This data describes a binding interaction between two proteins.

Sequence of protein 1:
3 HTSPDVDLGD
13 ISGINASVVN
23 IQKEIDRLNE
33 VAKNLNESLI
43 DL

Sequence of protein 2:
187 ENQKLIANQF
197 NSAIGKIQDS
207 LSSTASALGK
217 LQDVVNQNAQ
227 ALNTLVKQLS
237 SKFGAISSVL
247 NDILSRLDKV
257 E

Residue-level contacts at the interface:
Residue Q195 in protein 2 is in contact with residue L41 in protein 1 (closest heavy-atom distance 2.6 Å).
Residue A199 in protein 2 is in contact with residue S40 in protein 1 (closest heavy-atom distance 3.7 Å).
Residue Q195 in protein 2 is in contact with residue I42 in protein 1 (closest heavy-atom distance 3.3 Å).
Residue V220 in protein 2 interacts with residue V20 in protein 1 (closest heavy-atom distance 4.1 Å).
Residue K216 in protein 2 contacts residue E26 in protein 1 (closest heavy-atom distance 3.3 Å).
Residue I242 in protein 2 is in contact with residue L10 in protein 1 (closest heavy-atom distance 3.6 Å).
Residue T230 in protein 2 is in contact with residue I16 in protein 1 (closest heavy-atom distance 3.6 Å).
Residue I203 in protein 2 is in contact with residue L37 in protein 1 (closest heavy-atom distance 4.2 Å).
Residue T210 in protein 2 contacts residue L30 in protein 1 (closest heavy-atom distance 3.5 Å).
Residue S198 in protein 2 interacts with residue S40 in protein 1 (closest heavy-atom distance 3.0 Å).
Residue Q234 in protein 2 is in contact with residue I16 in protein 1 (closest heavy-atom distance 3.9 Å).
Residue N224 in protein 2 interacts with residue A18 in protein 1 (closest heavy-atom distance 3.3 Å).
Residue A213 in protein 2 interacts with residue E26 in protein 1 (closest heavy-atom distance 3.8 Å).
Residue A227 in protein 2 interacts with residue A18 in protein 1 (closest heavy-atom distance 4.8 Å).
Residue K202 in protein 2 is in contact with residue S40 in protein 1 (closest heavy-atom distance 3.3 Å).
Residue K238 in protein 2 interacts with residue I13 in protein 1 (closest heavy-atom distance 3.6 Å).
Residue S212 in protein 2 is in contact with residue E26 in protein 1 (closest heavy-atom distance 2.6 Å).
Residue Q223 in protein 2 is in contact with residue S19 in protein 1 (closest heavy-atom distance 3.0 Å).
Residue N188 in protein 2 interacts with residue L44 in protein 1 (closest heavy-atom distance 3.6 Å).
Residue L191 in protein 2 interacts with residue L44 in protein 1 (closest heavy-atom distance 4.4 Å).
Residue L217 in protein 2 interacts with residue V21 in protein 1 (closest heavy-atom distance 3.6 Å).
Residue V220 in protein 2 interacts with residue V21 in protein 1 (closest heavy-atom distance 3.4 Å).
Residue L191 in protein 2 interacts with residue I42 in protein 1 (closest heavy-atom distance 4.6 Å).
Residue Q195 in protein 2 is in contact with residue D43 in protein 1 (closest heavy-atom distance 4.0 Å).
Residue V245 in protein 2 interacts with residue L10 in protein 1 (closest heavy-atom distance 4.8 Å).
Residue A227 in protein 2 is in contact with residue I16 in protein 1 (closest heavy-atom distance 4.3 Å).
Residue N224 in protein 2 is in contact with residue S19 in protein 1 (closest heavy-atom distance 3.1 Å).
Residue S206 in protein 2 contacts residue V33 in protein 1 (closest heavy-atom distance 4.0 Å).
Residue K216 in protein 2 contacts residue N22 in protein 1 (closest heavy-atom distance 4.0 Å).
Residue K216 in protein 2 contacts residue I23 in protein 1 (closest heavy-atom distance 3.7 Å).
Residue L191 in protein 2 interacts with residue D43 in protein 1 (closest heavy-atom distance 3.8 Å).
Residue I192 in protein 2 interacts with residue L44 in protein 1 (closest heavy-atom distance 4.2 Å).
Residue A213 in protein 2 interacts with residue I23 in protein 1 (closest heavy-atom distance 3.9 Å).
Residue V220 in protein 2 is in contact with residue S19 in protein 1 (closest heavy-atom distance 4.3 Å).
Residue L235 in protein 2 is in contact with residue I13 in protein 1 (closest heavy-atom distance 4.5 Å).
Residue A199 in protein 2 is in contact with residue L37 in protein 1 (closest heavy-atom distance 3.9 Å).
Residue K202 in protein 2 interacts with residue N36 in protein 1 (closest heavy-atom distance 2.6 Å).
Residue S206 in protein 2 interacts with residue L30 in protein 1 (closest heavy-atom distance 3.5 Å).
Residue S209 in protein 2 is in contact with residue L30 in protein 1 (closest heavy-atom distance 4.6 Å).
Residue Q234 in protein 2 contacts residue D12 in protein 1 (closest heavy-atom distance 3.3 Å).
Residue K216 in protein 2 is in contact with residue V21 in protein 1 (closest heavy-atom distance 4.0 Å).
Residue L217 in protein 2 contacts residue I23 in protein 1 (closest heavy-atom distance 3.9 Å).
Residue Q234 in protein 2 interacts with residue S14 in protein 1 (closest heavy-atom distance 3.9 Å).
Residue A227 in protein 2 is in contact with residue N17 in protein 1 (closest heavy-atom distance 4.1 Å).
Residue Q195 in protein 2 contacts residue S40 in protein 1 (closest heavy-atom distance 3.4 Å).
Residue K202 in protein 2 is in contact with residue L37 in protein 1 (closest heavy-atom distance 3.7 Å).
Residue Q234 in protein 2 is in contact with residue I13 in protein 1 (closest heavy-atom distance 3.3 Å).
Residue S209 in protein 2 is in contact with residue R29 in protein 1 (closest heavy-atom distance 3.2 Å).
Residue K238 in protein 2 is in contact with residue L10 in protein 1 (closest heavy-atom distance 2.5 Å).
Residue K202 in protein 2 is in contact with residue V33 in protein 1 (closest heavy-atom distance 3.5 Å).
Residue D205 in protein 2 is in contact with residue R29 in protein 1 (closest heavy-atom distance 2.7 Å).
Residue K216 in protein 2 is in contact with residue K25 in protein 1 (closest heavy-atom distance 3.9 Å).
Residue K238 in protein 2 contacts residue G11 in protein 1 (closest heavy-atom distance 3.0 Å).
Residue I192 in protein 2 is in contact with residue I42 in protein 1 (closest heavy-atom distance 3.8 Å).
Residue S209 in protein 2 interacts with residue E26 in protein 1 (closest heavy-atom distance 3.2 Å).
Residue Q195 in protein 2 contacts residue E39 in protein 1 (closest heavy-atom distance 3.6 Å).
Residue K202 in protein 2 contacts residue E39 in protein 1 (closest heavy-atom distance 4.0 Å).
Residue V245 in protein 2 contacts residue V8 in protein 1 (closest heavy-atom distance 4.6 Å).
Residue L231 in protein 2 contacts residue I16 in protein 1 (closest heavy-atom distance 4.3 Å).
Residue K238 in protein 2 interacts with residue D12 in protein 1 (closest heavy-atom distance 3.1 Å).